Sequence of the second protein:
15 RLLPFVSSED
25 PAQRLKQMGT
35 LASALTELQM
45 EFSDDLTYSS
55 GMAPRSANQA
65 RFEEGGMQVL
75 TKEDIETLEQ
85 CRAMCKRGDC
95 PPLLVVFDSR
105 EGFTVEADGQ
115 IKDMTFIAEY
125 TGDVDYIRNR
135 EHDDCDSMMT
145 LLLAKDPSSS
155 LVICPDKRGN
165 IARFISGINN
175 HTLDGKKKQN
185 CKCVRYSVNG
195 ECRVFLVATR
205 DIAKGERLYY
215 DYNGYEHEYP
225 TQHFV

The following describes two proteins that form a bound complex.

Residue-level contacts at the interface:
Residue T144 in the second protein interacts with residue R9 in the first protein (closest heavy-atom distance 3.5 Å).
Residue Y223 in the second protein interacts with residue R9 in the first protein (closest heavy-atom distance 3.8 Å).
Residue I131 in the second protein interacts with residue R9 in the first protein (closest heavy-atom distance 3.8 Å).
Residue M142 in the second protein is in contact with residue A7 in the first protein (closest heavy-atom distance 4.3 Å).
Residue K186 in the second protein is in contact with residue P13 in the first protein (closest heavy-atom distance 4.0 Å).
Residue R189 in the second protein contacts residue A14 in the first protein (closest heavy-atom distance 3.8 Å).
Residue E220 in the second protein is in contact with residue S11 in the first protein (closest heavy-atom distance 2.5 Å).
Residue R167 in the second protein is in contact with residue K10 in the first protein (closest heavy-atom distance 3.8 Å).
Residue G70 in the second protein is in contact with residue T15 in the first protein (closest heavy-atom distance 4.0 Å).
Residue M118 in the second protein is in contact with residue V18 in the first protein (closest heavy-atom distance 3.7 Å).
Residue M142 in the second protein is in contact with residue K10 in the first protein (closest heavy-atom distance 2.9 Å).
Residue E222 in the second protein is in contact with residue A8 in the first protein (closest heavy-atom distance 3.5 Å).
Residue E67 in the second protein interacts with residue A14 in the first protein (closest heavy-atom distance 3.7 Å).
Residue E222 in the second protein is in contact with residue A7 in the first protein (closest heavy-atom distance 3.9 Å).
Residue Y216 in the second protein interacts with residue K10 in the first protein (closest heavy-atom distance 3.3 Å).
Residue C187 in the second protein is in contact with residue P13 in the first protein (closest heavy-atom distance 3.6 Å).
Residue N217 in the second protein is in contact with residue S11 in the first protein (closest heavy-atom distance 4.1 Å).
Residue M143 in the second protein interacts with residue K10 in the first protein (closest heavy-atom distance 3.6 Å).
Residue V188 in the second protein contacts residue P13 in the first protein (closest heavy-atom distance 4.0 Å).
Residue V188 in the second protein interacts with residue G17 in the first protein (closest heavy-atom distance 3.5 Å).
Residue Q72 in the second protein is in contact with residue G17 in the first protein (closest heavy-atom distance 2.9 Å).
Residue Y223 in the second protein is in contact with residue A8 in the first protein (closest heavy-atom distance 4.0 Å).
Residue C139 in the second protein contacts residue A8 in the first protein (closest heavy-atom distance 4.0 Å).
Residue Y124 in the second protein contacts residue K10 in the first protein (closest heavy-atom distance 3.1 Å).
Residue K186 in the second protein contacts residue G17 in the first protein (closest heavy-atom distance 2.9 Å).
Residue E222 in the second protein interacts with residue R9 in the first protein (closest heavy-atom distance 3.1 Å).
Residue Y219 in the second protein contacts residue S11 in the first protein (closest heavy-atom distance 3.2 Å).
Residue D140 in the second protein is in contact with residue K10 in the first protein (closest heavy-atom distance 3.6 Å).
Residue M143 in the second protein contacts residue S11 in the first protein (closest heavy-atom distance 4.0 Å).
Residue D137 in the second protein is in contact with residue A7 in the first protein (closest heavy-atom distance 4.1 Å).
Residue Y190 in the second protein contacts residue G17 in the first protein (closest heavy-atom distance 3.5 Å).
Residue R134 in the second protein contacts residue A7 in the first protein (closest heavy-atom distance 3.8 Å).
Residue V156 in the second protein is in contact with residue R9 in the first protein (closest heavy-atom distance 4.1 Å).
Residue M142 in the second protein is in contact with residue R9 in the first protein (closest heavy-atom distance 3.5 Å).
Residue Y219 in the second protein interacts with residue P13 in the first protein (closest heavy-atom distance 4.0 Å).
Residue G218 in the second protein is in contact with residue S11 in the first protein (closest heavy-atom distance 3.0 Å).
Residue E220 in the second protein contacts residue R9 in the first protein (closest heavy-atom distance 3.4 Å).
Residue M71 in the second protein contacts residue A14 in the first protein (closest heavy-atom distance 3.4 Å).
Residue Q72 in the second protein contacts residue T15 in the first protein (closest heavy-atom distance 3.4 Å).
Residue C187 in the second protein interacts with residue A12 in the first protein (closest heavy-atom distance 3.4 Å).
Residue S141 in the second protein interacts with residue K10 in the first protein (closest heavy-atom distance 3.3 Å).
Residue Q72 in the second protein contacts residue A14 in the first protein (closest heavy-atom distance 2.8 Å).
Residue E135 in the second protein contacts residue A7 in the first protein (closest heavy-atom distance 4.0 Å).
Residue Y219 in the second protein interacts with residue A12 in the first protein (closest heavy-atom distance 3.5 Å).
Residue Y214 in the second protein contacts residue K10 in the first protein (closest heavy-atom distance 3.5 Å).
Residue Q72 in the second protein is in contact with residue G16 in the first protein (closest heavy-atom distance 3.2 Å).
Residue K186 in the second protein contacts residue V18 in the first protein (closest heavy-atom distance 3.8 Å).
Residue D215 in the second protein interacts with residue S11 in the first protein (closest heavy-atom distance 4.1 Å).
Residue G218 in the second protein contacts residue P13 in the first protein (closest heavy-atom distance 4.2 Å).
Residue Y216 in the second protein contacts residue S11 in the first protein (closest heavy-atom distance 2.8 Å).
Residue V188 in the second protein contacts residue A12 in the first protein (closest heavy-atom distance 4.2 Å).
Residue T144 in the second protein interacts with residue S11 in the first protein (closest heavy-atom distance 3.5 Å).
Residue R189 in the second protein is in contact with residue P13 in the first protein (closest heavy-atom distance 3.1 Å).
Residue Y223 in the second protein contacts residue K10 in the first protein (closest heavy-atom distance 3.6 Å).
Residue M142 in the second protein interacts with residue A8 in the first protein (closest heavy-atom distance 3.7 Å).
Residue T144 in the second protein contacts residue K10 in the first protein (closest heavy-atom distance 3.0 Å).
Residue G70 in the second protein interacts with residue A14 in the first protein (closest heavy-atom distance 3.9 Å).
Residue R189 in the second protein is in contact with residue A12 in the first protein (closest heavy-atom distance 2.8 Å).
Residue Q72 in the second protein is in contact with residue P13 in the first protein (closest heavy-atom distance 4.0 Å).
Residue P224 in the second protein contacts residue A8 in the first protein (closest heavy-atom distance 4.3 Å).

Sequence of the first protein:
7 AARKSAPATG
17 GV